Sequence of chain A:
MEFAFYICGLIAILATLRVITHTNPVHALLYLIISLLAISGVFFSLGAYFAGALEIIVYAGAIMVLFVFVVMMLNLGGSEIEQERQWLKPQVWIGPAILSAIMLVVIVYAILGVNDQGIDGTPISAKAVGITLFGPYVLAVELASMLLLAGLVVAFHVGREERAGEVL

These two protein chains interact to form a complex.

Sequence of chain B:
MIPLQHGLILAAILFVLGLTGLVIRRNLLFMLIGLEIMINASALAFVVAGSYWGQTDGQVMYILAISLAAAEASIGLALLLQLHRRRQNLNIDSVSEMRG

Contacts between the two chains:
Residue A155 in chain A contacts residue S74 in chain B (closest heavy-atom distance 3.1 Å).
Residue Y59 in chain A is in contact with residue E36 in chain B (closest heavy-atom distance 2.6 Å).
Residue L74 in chain A contacts residue L81 in chain B (closest heavy-atom distance 3.4 Å).
Residue L29 in chain A contacts residue I33 in chain B (closest heavy-atom distance 3.4 Å).
Residue V70 in chain A contacts residue L81 in chain B (closest heavy-atom distance 3.4 Å).
Residue I20 in chain A interacts with residue I37 in chain B (closest heavy-atom distance 3.4 Å).
Residue V154 in chain A interacts with residue I75 in chain B (closest heavy-atom distance 3.2 Å).
Residue F67 in chain A is in contact with residue L77 in chain B (closest heavy-atom distance 3.4 Å).
Residue S100 in chain A interacts with residue T20 in chain B (closest heavy-atom distance 3.1 Å).
Residue W93 in chain A contacts residue I24 in chain B (closest heavy-atom distance 3.5 Å).
Residue D120 in chain A contacts residue M1 in chain B (closest heavy-atom distance 3.5 Å).
Residue W87 in chain A is in contact with residue R26 in chain B (closest heavy-atom distance 3.1 Å).
Residue L112 in chain A contacts residue Q5 in chain B (closest heavy-atom distance 3.2 Å).
Residue G151 in chain A interacts with residue S74 in chain B (closest heavy-atom distance 3.0 Å).
Residue L88 in chain A interacts with residue R25 in chain B (closest heavy-atom distance 3.3 Å).
Residue E80 in chain A interacts with residue N89 in chain B (closest heavy-atom distance 3.1 Å).
Residue F43 in chain A contacts residue Y62 in chain B (closest heavy-atom distance 3.1 Å).
Residue G118 in chain A is in contact with residue I2 in chain B (closest heavy-atom distance 3.1 Å).
Residue Y137 in chain A contacts residue V60 in chain B (closest heavy-atom distance 3.3 Å).
Residue V114 in chain A is in contact with residue Q5 in chain B (closest heavy-atom distance 3.3 Å).
Residue Y137 in chain A interacts with residue D57 in chain B (closest heavy-atom distance 2.5 Å).
Residue I119 in chain A interacts with residue Y52 in chain B (closest heavy-atom distance 3.0 Å).
Residue F67 in chain A interacts with residue A73 in chain B (closest heavy-atom distance 3.5 Å).
Residue H22 in chain A contacts residue F30 in chain B (closest heavy-atom distance 3.3 Å).
Residue V129 in chain A interacts with residue Q59 in chain B (closest heavy-atom distance 3.0 Å).
Residue I20 in chain A is in contact with residue G21 in chain B (closest heavy-atom distance 3.4 Å).
Residue W87 in chain A contacts residue I24 in chain B (closest heavy-atom distance 2.4 Å).
Residue Q83 in chain A is in contact with residue N89 in chain B (closest heavy-atom distance 3.0 Å).
Residue I20 in chain A interacts with residue R25 in chain B (closest heavy-atom distance 3.1 Å).
Residue L74 in chain A contacts residue L80 in chain B (closest heavy-atom distance 3.4 Å).
Residue H22 in chain A contacts residue R25 in chain B (closest heavy-atom distance 2.4 Å).
Residue T23 in chain A contacts residue F30 in chain B (closest heavy-atom distance 3.0 Å).
Residue E80 in chain A is in contact with residue Q88 in chain B (closest heavy-atom distance 3.5 Å).
Residue V158 in chain A interacts with residue Q82 in chain B (closest heavy-atom distance 3.0 Å).
Residue A48 in chain A contacts residue Q59 in chain B (closest heavy-atom distance 2.9 Å).
Residue E84 in chain A interacts with residue N27 in chain B (closest heavy-atom distance 3.1 Å).
Residue L88 in chain A is in contact with residue I24 in chain B (closest heavy-atom distance 3.5 Å).
Residue L148 in chain A is in contact with residue S67 in chain B (closest heavy-atom distance 3.4 Å).
Residue E55 in chain A is in contact with residue N40 in chain B (closest heavy-atom distance 2.7 Å).
Residue T16 in chain A is in contact with residue I37 in chain B (closest heavy-atom distance 3.4 Å).
Residue L104 in chain A contacts residue V16 in chain B (closest heavy-atom distance 3.4 Å).
Residue E55 in chain A contacts residue Y62 in chain B (closest heavy-atom distance 3.1 Å).
Residue L54 in chain A contacts residue Y62 in chain B (closest heavy-atom distance 3.3 Å).
Residue D116 in chain A contacts residue Y52 in chain B (closest heavy-atom distance 3.2 Å).
Residue S100 in chain A contacts residue V16 in chain B (closest heavy-atom distance 3.2 Å).
Residue T132 in chain A interacts with residue T56 in chain B (closest heavy-atom distance 2.7 Å).
Residue I119 in chain A interacts with residue I2 in chain B (closest heavy-atom distance 3.0 Å).
Residue G159 in chain A is in contact with residue A78 in chain B (closest heavy-atom distance 3.3 Å).
Residue A155 in chain A interacts with residue A78 in chain B (closest heavy-atom distance 3.3 Å).
Residue F43 in chain A interacts with residue L44 in chain B (closest heavy-atom distance 3.4 Å).
Residue L46 in chain A interacts with residue S51 in chain B (closest heavy-atom distance 3.1 Å).
Residue F50 in chain A contacts residue Q59 in chain B (closest heavy-atom distance 3.2 Å).
Residue T21 in chain A interacts with residue R25 in chain B (closest heavy-atom distance 3.2 Å).
Residue L76 in chain A is in contact with residue H84 in chain B (closest heavy-atom distance 3.4 Å).
Residue L46 in chain A contacts residue I2 in chain B (closest heavy-atom distance 3.3 Å).
Residue E161 in chain A is in contact with residue R85 in chain B (closest heavy-atom distance 3.0 Å).
Residue F67 in chain A is in contact with residue I33 in chain B (closest heavy-atom distance 3.4 Å).
Residue Q117 in chain A interacts with residue Y52 in chain B (closest heavy-atom distance 3.0 Å).
Residue V158 in chain A contacts residue L79 in chain B (closest heavy-atom distance 3.2 Å).
Residue L36 in chain A is in contact with residue N40 in chain B (closest heavy-atom distance 3.2 Å).